Sequence of chain A:
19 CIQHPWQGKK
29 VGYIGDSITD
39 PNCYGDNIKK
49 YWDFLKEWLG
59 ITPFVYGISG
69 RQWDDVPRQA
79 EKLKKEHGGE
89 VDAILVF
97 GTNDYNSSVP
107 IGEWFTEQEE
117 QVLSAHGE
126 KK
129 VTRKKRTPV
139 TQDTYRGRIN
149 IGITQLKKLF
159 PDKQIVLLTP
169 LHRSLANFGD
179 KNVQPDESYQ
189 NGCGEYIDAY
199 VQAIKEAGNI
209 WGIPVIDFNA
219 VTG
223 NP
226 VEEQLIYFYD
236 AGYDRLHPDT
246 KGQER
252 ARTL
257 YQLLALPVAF

These two protein chains interact to form a complex.

Contacts between the two chains:
Residue H122 in chain A is in contact with residue N102 in chain B (closest heavy-atom distance 3.0 Å).
Residue L260 in chain A contacts residue Y257 in chain B (closest heavy-atom distance 3.4 Å).
Residue K156 in chain A is in contact with residue E228 in chain B (closest heavy-atom distance 3.1 Å).
Residue W209 in chain A contacts residue N223 in chain B (closest heavy-atom distance 2.9 Å).
Residue G210 in chain A is in contact with residue H170 in chain B (closest heavy-atom distance 3.3 Å).
Residue A265 in chain A interacts with residue R253 in chain B (closest heavy-atom distance 3.4 Å).
Residue N207 in chain A contacts residue D215 in chain B (closest heavy-atom distance 2.8 Å).
Residue R131 in chain A contacts residue Q188 in chain B (closest heavy-atom distance 3.3 Å).
Residue R131 in chain A interacts with residue G190 in chain B (closest heavy-atom distance 3.7 Å).
Residue K155 in chain A interacts with residue Q229 in chain B (closest heavy-atom distance 3.1 Å).
Residue K133 in chain A is in contact with residue Y187 in chain B (closest heavy-atom distance 3.2 Å).
Residue E124 in chain A contacts residue K179 in chain B (closest heavy-atom distance 3.4 Å).
Residue G210 in chain A interacts with residue G221 in chain B (closest heavy-atom distance 3.2 Å).
Residue K132 in chain A is in contact with residue Q188 in chain B (closest heavy-atom distance 3.1 Å).
Residue N207 in chain A interacts with residue H170 in chain B (closest heavy-atom distance 2.6 Å).
Residue A261 in chain A contacts residue Q258 in chain B (closest heavy-atom distance 2.9 Å).
Residue L119 in chain A contacts residue V181 in chain B (closest heavy-atom distance 3.4 Å).
Residue G123 in chain A contacts residue K179 in chain B (closest heavy-atom distance 2.9 Å).
Residue G210 in chain A contacts residue A218 in chain B (closest heavy-atom distance 3.5 Å).
Residue K161 in chain A is in contact with residue R250 in chain B (closest heavy-atom distance 3.2 Å).
Residue G210 in chain A is in contact with residue N217 in chain B (closest heavy-atom distance 3.5 Å).
Residue P159 in chain A interacts with residue Q229 in chain B (closest heavy-atom distance 3.0 Å).
Residue L119 in chain A contacts residue P183 in chain B (closest heavy-atom distance 3.5 Å).
Residue S120 in chain A contacts residue V181 in chain B (closest heavy-atom distance 3.6 Å).
Residue K132 in chain A contacts residue Y187 in chain B (closest heavy-atom distance 3.5 Å).
Residue F266 in chain A is in contact with residue E249 in chain B (closest heavy-atom distance 3.2 Å).
Residue N207 in chain A contacts residue N217 in chain B (closest heavy-atom distance 3.1 Å).
Residue I20 in chain A is in contact with residue I20 in chain B (closest heavy-atom distance 3.4 Å).
Residue N207 in chain A interacts with residue K203 in chain B (closest heavy-atom distance 3.0 Å).
Residue R134 in chain A interacts with residue D196 in chain B (closest heavy-atom distance 2.9 Å).
Residue K155 in chain A is in contact with residue G221 in chain B (closest heavy-atom distance 3.0 Å).
Residue P23 in chain A contacts residue Y257 in chain B (closest heavy-atom distance 3.7 Å).
Residue K132 in chain A contacts residue Y194 in chain B (closest heavy-atom distance 3.5 Å).
Residue G206 in chain A interacts with residue A218 in chain B (closest heavy-atom distance 3.3 Å).
Residue I208 in chain A contacts residue H170 in chain B (closest heavy-atom distance 3.4 Å).
Residue A121 in chain A interacts with residue K179 in chain B (closest heavy-atom distance 3.5 Å).
Residue P263 in chain A contacts residue Y257 in chain B (closest heavy-atom distance 3.5 Å).
Residue A121 in chain A is in contact with residue N180 in chain B (closest heavy-atom distance 3.6 Å).
Residue A121 in chain A is in contact with residue V181 in chain B (closest heavy-atom distance 3.0 Å).
Residue K126 in chain A is in contact with residue D178 in chain B (closest heavy-atom distance 2.7 Å).
Residue R134 in chain A contacts residue Y194 in chain B (closest heavy-atom distance 3.5 Å).
Residue I211 in chain A interacts with residue A218 in chain B (closest heavy-atom distance 3.2 Å).
Residue P159 in chain A is in contact with residue E228 in chain B (closest heavy-atom distance 3.3 Å).
Residue H122 in chain A contacts residue K179 in chain B (closest heavy-atom distance 3.7 Å).
Residue R131 in chain A interacts with residue N189 in chain B (closest heavy-atom distance 3.4 Å).
Residue L260 in chain A interacts with residue L260 in chain B (closest heavy-atom distance 3.6 Å).
Residue K133 in chain A interacts with residue S186 in chain B (closest heavy-atom distance 2.9 Å).
Residue D160 in chain A contacts residue Y232 in chain B (closest heavy-atom distance 3.1 Å).
Residue R134 in chain A is in contact with residue E185 in chain B (closest heavy-atom distance 3.3 Å).
Residue A121 in chain A is in contact with residue D178 in chain B (closest heavy-atom distance 3.6 Å).
Residue N207 in chain A is in contact with residue Q200 in chain B (closest heavy-atom distance 3.1 Å).
Residue R134 in chain A is in contact with residue S186 in chain B (closest heavy-atom distance 2.8 Å).
Residue I20 in chain A interacts with residue L260 in chain B (closest heavy-atom distance 3.6 Å).
Residue P263 in chain A interacts with residue R253 in chain B (closest heavy-atom distance 3.5 Å).
Residue F266 in chain A contacts residue R250 in chain B (closest heavy-atom distance 3.4 Å).
Residue P159 in chain A is in contact with residue Y232 in chain B (closest heavy-atom distance 3.3 Å).
Residue E113 in chain A interacts with residue Y194 in chain B (closest heavy-atom distance 2.6 Å).
Residue A261 in chain A interacts with residue Y257 in chain B (closest heavy-atom distance 3.3 Å).
Residue D160 in chain A contacts residue R250 in chain B (closest heavy-atom distance 3.6 Å).
Residue P212 in chain A is in contact with residue A218 in chain B (closest heavy-atom distance 3.4 Å).

Sequence of chain B:
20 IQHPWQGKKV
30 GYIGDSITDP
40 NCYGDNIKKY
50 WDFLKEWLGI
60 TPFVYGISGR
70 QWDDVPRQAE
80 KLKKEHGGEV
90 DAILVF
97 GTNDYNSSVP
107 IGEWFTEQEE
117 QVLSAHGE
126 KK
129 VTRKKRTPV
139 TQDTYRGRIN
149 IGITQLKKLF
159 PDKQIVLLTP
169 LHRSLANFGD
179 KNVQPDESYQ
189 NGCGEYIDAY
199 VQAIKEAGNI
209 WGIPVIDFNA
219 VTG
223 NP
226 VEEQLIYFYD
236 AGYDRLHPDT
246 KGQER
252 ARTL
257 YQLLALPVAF